Contacts between the two chains:
Residue L748 in chain A is in contact with residue K70 in chain B (closest heavy-atom distance 4.1 Å).
Residue H214 in chain A contacts residue Y45 in chain B (closest heavy-atom distance 4.7 Å).
Residue Y165 in chain A contacts residue P44 in chain B (closest heavy-atom distance 4.1 Å).
Residue Y210 in chain A is in contact with residue Y45 in chain B (closest heavy-atom distance 3.1 Å).
Residue L745 in chain A contacts residue K66 in chain B (closest heavy-atom distance 4.0 Å).
Residue I207 in chain A is in contact with residue A42 in chain B (closest heavy-atom distance 4.5 Å).
Residue A744 in chain A interacts with residue K66 in chain B (closest heavy-atom distance 5.0 Å).
Residue L748 in chain A interacts with residue K66 in chain B (closest heavy-atom distance 3.8 Å).
Residue Y210 in chain A contacts residue A42 in chain B (closest heavy-atom distance 3.8 Å).
Residue D206 in chain A interacts with residue A42 in chain B (closest heavy-atom distance 4.4 Å).
Residue L741 in chain A interacts with residue I59 in chain B (closest heavy-atom distance 4.7 Å).
Residue K213 in chain A interacts with residue Y45 in chain B (closest heavy-atom distance 4.1 Å).

This data describes a binding interaction between two proteins.

Sequence of chain B:
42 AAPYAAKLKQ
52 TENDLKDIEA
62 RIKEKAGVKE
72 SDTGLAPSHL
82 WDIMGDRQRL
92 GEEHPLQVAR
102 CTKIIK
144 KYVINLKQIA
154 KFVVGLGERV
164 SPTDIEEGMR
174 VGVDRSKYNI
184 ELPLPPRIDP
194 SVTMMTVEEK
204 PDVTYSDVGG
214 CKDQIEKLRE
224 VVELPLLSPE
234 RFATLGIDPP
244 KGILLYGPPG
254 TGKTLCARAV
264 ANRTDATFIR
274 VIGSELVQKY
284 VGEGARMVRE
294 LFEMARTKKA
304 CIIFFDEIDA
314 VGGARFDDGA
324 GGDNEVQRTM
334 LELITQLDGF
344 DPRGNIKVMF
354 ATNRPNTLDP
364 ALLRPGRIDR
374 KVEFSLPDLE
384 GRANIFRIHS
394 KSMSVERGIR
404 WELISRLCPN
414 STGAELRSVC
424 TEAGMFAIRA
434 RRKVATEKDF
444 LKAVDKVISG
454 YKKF

Sequence of chain A:
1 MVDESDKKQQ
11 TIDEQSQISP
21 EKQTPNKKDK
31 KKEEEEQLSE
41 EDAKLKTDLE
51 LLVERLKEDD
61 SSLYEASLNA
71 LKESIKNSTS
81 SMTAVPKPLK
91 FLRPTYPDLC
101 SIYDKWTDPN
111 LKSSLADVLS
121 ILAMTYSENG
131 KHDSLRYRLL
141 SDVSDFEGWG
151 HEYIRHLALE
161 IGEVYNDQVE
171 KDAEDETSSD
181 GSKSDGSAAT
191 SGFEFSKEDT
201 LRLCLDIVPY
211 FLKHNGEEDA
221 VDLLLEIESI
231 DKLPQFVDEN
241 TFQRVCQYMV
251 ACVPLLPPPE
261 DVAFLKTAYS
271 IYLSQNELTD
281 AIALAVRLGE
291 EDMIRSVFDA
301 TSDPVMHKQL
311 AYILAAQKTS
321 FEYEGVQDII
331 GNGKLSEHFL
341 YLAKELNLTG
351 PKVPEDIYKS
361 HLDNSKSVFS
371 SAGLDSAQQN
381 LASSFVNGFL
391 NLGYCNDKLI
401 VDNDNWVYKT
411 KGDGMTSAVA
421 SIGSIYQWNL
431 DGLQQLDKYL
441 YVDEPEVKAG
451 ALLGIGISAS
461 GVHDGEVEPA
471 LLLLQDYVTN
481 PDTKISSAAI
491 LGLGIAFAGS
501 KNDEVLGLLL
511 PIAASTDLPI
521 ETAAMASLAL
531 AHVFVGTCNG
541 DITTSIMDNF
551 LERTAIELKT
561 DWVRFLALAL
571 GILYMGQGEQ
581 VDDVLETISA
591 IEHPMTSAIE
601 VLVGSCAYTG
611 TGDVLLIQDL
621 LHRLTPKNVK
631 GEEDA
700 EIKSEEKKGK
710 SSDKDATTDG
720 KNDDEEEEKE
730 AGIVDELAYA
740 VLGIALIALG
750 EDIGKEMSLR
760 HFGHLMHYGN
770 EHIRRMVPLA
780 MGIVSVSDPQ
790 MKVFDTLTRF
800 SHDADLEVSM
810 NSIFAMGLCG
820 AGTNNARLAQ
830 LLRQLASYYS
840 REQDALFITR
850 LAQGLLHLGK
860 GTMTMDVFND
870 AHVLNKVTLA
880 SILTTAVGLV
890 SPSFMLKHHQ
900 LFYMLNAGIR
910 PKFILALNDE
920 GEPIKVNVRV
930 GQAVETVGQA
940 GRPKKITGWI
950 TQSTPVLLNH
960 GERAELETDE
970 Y